This data describes a binding interaction between two proteins.

Contacts between the two chains:
Residue I134 in the first protein is in contact with residue L3 in the second protein (closest heavy-atom distance 3.8 Å).
Residue M170 in the first protein is in contact with residue G8 in the second protein (closest heavy-atom distance 3.1 Å).
Residue I152 in the first protein contacts residue P5 in the second protein (closest heavy-atom distance 4.6 Å).
Residue M170 in the first protein contacts residue W10 in the second protein (closest heavy-atom distance 3.4 Å).
Residue K203 in the first protein is in contact with residue W1 in the second protein (closest heavy-atom distance 3.7 Å).
Residue Q188 in the first protein interacts with residue A7 in the second protein (closest heavy-atom distance 4.3 Å).
Residue G154 in the first protein is in contact with residue P5 in the second protein (closest heavy-atom distance 3.3 Å).
Residue R204 in the first protein interacts with residue W10 in the second protein (closest heavy-atom distance 3.2 Å).
Residue R205 in the first protein is in contact with residue W10 in the second protein (closest heavy-atom distance 4.5 Å).
Residue M170 in the first protein interacts with residue L3 in the second protein (closest heavy-atom distance 3.9 Å).
Residue I153 in the first protein contacts residue P5 in the second protein (closest heavy-atom distance 4.3 Å).
Residue G154 in the first protein is in contact with residue I6 in the second protein (closest heavy-atom distance 3.8 Å).
Residue M170 in the first protein contacts residue K9 in the second protein (closest heavy-atom distance 3.6 Å).
Residue G155 in the first protein is in contact with residue P5 in the second protein (closest heavy-atom distance 3.6 Å).
Residue G173 in the first protein contacts residue G8 in the second protein (closest heavy-atom distance 4.2 Å).
Residue A136 in the first protein contacts residue P5 in the second protein (closest heavy-atom distance 3.2 Å).
Residue V171 in the first protein interacts with residue A7 in the second protein (closest heavy-atom distance 4.9 Å).
Residue I152 in the first protein contacts residue L3 in the second protein (closest heavy-atom distance 3.9 Å).
Residue N137 in the first protein contacts residue I6 in the second protein (closest heavy-atom distance 3.8 Å).
Residue G172 in the first protein interacts with residue G8 in the second protein (closest heavy-atom distance 3.8 Å).
Residue A136 in the first protein interacts with residue I6 in the second protein (closest heavy-atom distance 4.0 Å).
Residue M118 in the first protein is in contact with residue P5 in the second protein (closest heavy-atom distance 3.9 Å).
Residue I152 in the first protein contacts residue G8 in the second protein (closest heavy-atom distance 4.9 Å).
Residue G155 in the first protein is in contact with residue G8 in the second protein (closest heavy-atom distance 5.0 Å).
Residue G173 in the first protein is in contact with residue A7 in the second protein (closest heavy-atom distance 2.8 Å).
Residue G155 in the first protein interacts with residue A7 in the second protein (closest heavy-atom distance 4.8 Å).
Residue V171 in the first protein interacts with residue G8 in the second protein (closest heavy-atom distance 3.7 Å).
Residue G155 in the first protein contacts residue I6 in the second protein (closest heavy-atom distance 2.8 Å).
Residue I134 in the first protein contacts residue P5 in the second protein (closest heavy-atom distance 4.1 Å).
Residue G154 in the first protein contacts residue A7 in the second protein (closest heavy-atom distance 4.8 Å).
Residue G172 in the first protein is in contact with residue A7 in the second protein (closest heavy-atom distance 3.6 Å).
Residue M118 in the first protein contacts residue I6 in the second protein (closest heavy-atom distance 4.2 Å).
Residue I152 in the first protein interacts with residue W10 in the second protein (closest heavy-atom distance 4.8 Å).
Residue E200 in the first protein is in contact with residue W1 in the second protein (closest heavy-atom distance 3.1 Å).
Residue G201 in the first protein interacts with residue W10 in the second protein (closest heavy-atom distance 3.6 Å).
Residue N198 in the first protein contacts residue W10 in the second protein (closest heavy-atom distance 3.5 Å).
Residue G154 in the first protein is in contact with residue G8 in the second protein (closest heavy-atom distance 4.0 Å).
Residue R204 in the first protein is in contact with residue W1 in the second protein (closest heavy-atom distance 3.9 Å).
Residue G173 in the first protein is in contact with residue I6 in the second protein (closest heavy-atom distance 3.7 Å).
Residue E200 in the first protein is in contact with residue W10 in the second protein (closest heavy-atom distance 3.7 Å).

Sequence of the first protein:
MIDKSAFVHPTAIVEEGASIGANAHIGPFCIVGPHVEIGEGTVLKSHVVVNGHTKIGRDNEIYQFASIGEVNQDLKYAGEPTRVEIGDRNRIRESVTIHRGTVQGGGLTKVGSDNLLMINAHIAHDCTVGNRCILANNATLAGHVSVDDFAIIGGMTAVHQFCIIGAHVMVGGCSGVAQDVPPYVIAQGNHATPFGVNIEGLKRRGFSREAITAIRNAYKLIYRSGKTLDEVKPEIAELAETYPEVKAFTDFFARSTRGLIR

Sequence of the second protein:
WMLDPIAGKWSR